Contacts between the two chains:
Residue D1113 in protein 2 interacts with residue Q159 in protein 1 (closest heavy-atom distance 4.8 Å).

This data describes a binding interaction between two proteins.

Sequence of protein 1:
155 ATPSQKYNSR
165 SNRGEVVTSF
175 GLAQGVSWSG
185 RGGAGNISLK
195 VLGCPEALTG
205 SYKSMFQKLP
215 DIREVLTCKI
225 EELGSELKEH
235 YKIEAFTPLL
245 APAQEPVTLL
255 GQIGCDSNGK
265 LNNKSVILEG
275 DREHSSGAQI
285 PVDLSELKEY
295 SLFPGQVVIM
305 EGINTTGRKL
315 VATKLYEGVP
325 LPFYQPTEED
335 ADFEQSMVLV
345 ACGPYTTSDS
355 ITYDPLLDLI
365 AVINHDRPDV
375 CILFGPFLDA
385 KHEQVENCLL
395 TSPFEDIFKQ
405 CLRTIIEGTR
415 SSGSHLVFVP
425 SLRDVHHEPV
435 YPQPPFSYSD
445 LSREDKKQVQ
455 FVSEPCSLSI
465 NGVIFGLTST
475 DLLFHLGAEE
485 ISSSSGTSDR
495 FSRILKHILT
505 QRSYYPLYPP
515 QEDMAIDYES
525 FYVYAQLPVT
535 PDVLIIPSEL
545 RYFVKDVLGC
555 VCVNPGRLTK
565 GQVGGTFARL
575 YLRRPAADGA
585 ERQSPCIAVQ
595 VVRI

Sequence of protein 2:
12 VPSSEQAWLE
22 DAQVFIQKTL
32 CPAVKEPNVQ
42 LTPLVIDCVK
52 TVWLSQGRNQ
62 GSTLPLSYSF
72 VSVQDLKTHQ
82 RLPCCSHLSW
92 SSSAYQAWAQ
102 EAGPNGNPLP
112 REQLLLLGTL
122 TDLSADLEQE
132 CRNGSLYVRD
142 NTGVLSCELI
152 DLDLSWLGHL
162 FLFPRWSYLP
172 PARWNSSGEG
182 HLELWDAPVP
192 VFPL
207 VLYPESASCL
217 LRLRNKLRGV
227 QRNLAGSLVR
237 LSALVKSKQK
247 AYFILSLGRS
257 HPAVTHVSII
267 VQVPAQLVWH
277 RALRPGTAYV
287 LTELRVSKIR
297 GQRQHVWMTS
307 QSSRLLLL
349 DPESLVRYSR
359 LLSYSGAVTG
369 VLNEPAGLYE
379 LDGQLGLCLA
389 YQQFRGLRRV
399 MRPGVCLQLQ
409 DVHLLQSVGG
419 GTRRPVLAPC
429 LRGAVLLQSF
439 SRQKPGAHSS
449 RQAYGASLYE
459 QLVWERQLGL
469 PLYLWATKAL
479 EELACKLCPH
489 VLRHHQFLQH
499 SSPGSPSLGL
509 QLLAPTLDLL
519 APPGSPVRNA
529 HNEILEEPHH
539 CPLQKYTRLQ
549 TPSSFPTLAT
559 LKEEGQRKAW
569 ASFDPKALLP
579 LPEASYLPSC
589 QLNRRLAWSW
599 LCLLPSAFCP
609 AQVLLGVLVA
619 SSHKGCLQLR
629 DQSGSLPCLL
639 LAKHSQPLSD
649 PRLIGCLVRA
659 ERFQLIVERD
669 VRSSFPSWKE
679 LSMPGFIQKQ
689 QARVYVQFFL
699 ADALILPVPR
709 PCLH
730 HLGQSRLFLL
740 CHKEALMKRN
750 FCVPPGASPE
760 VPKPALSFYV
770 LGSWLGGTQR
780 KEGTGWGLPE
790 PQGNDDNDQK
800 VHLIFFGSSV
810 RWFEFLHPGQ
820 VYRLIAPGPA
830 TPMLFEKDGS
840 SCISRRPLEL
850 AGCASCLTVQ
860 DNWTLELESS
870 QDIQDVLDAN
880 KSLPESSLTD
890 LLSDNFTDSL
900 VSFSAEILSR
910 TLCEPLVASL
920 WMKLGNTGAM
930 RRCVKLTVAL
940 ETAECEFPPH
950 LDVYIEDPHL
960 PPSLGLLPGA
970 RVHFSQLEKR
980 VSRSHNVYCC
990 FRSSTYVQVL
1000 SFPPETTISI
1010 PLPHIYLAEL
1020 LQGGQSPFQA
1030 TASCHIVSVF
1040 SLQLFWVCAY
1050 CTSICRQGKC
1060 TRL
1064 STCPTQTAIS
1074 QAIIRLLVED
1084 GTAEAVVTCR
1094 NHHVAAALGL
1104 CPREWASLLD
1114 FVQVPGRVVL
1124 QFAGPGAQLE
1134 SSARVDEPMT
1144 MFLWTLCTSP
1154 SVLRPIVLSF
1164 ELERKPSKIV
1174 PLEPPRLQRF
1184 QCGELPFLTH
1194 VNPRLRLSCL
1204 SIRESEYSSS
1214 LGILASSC